Sequence of protein 2:
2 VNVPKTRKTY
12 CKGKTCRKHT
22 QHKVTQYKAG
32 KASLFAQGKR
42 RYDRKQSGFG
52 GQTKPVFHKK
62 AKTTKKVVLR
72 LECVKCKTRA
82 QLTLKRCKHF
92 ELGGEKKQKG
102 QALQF

These two protein chains interact to form a complex.

Sequence of protein 1:
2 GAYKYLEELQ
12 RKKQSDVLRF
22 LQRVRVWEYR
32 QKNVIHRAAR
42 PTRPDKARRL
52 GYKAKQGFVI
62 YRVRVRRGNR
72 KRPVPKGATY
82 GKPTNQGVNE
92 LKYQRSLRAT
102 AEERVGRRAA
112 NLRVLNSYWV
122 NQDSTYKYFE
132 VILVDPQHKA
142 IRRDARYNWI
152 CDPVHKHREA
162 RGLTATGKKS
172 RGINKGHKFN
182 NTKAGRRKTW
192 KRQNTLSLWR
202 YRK

Interface contacts:
Residue P84 in protein 1 contacts residue F50 in protein 2 (closest heavy-atom distance 4.7 Å).
Residue G88 in protein 1 interacts with residue F50 in protein 2 (closest heavy-atom distance 3.5 Å).
Residue T85 in protein 1 is in contact with residue F50 in protein 2 (closest heavy-atom distance 4.2 Å).
Residue P84 in protein 1 contacts residue G51 in protein 2 (closest heavy-atom distance 4.0 Å).
Residue E91 in protein 1 contacts residue F50 in protein 2 (closest heavy-atom distance 4.5 Å).
Residue Q87 in protein 1 interacts with residue F50 in protein 2 (closest heavy-atom distance 4.1 Å).
Residue T85 in protein 1 is in contact with residue G51 in protein 2 (closest heavy-atom distance 4.5 Å).